Sequence of the first protein:
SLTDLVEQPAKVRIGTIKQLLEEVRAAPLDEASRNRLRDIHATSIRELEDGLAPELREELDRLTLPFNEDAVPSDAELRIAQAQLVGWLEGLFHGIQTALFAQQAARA

The following describes two proteins that form a bound complex.

Contacts between the two chains:
Residue P52 in the second protein contacts residue R103 in the first protein (closest heavy-atom distance 4.0 Å).
Residue I64 in the second protein contacts residue Q108 in the first protein (closest heavy-atom distance 3.4 Å).
Residue A32 in the second protein contacts residue G115 in the first protein (closest heavy-atom distance 4.5 Å).
Residue R36 in the second protein interacts with residue L80 in the first protein (closest heavy-atom distance 3.6 Å).
Residue A56 in the second protein is in contact with residue E101 in the first protein (closest heavy-atom distance 3.4 Å).
Residue K33 in the second protein is in contact with residue E83 in the first protein (closest heavy-atom distance 3.7 Å).
Residue R36 in the second protein interacts with residue E83 in the first protein (closest heavy-atom distance 2.7 Å).
Residue R36 in the second protein interacts with residue G115 in the first protein (closest heavy-atom distance 3.7 Å).
Residue T39 in the second protein interacts with residue W112 in the first protein (closest heavy-atom distance 4.8 Å).
Residue A32 in the second protein interacts with residue A123 in the first protein (closest heavy-atom distance 4.1 Å).
Residue K33 in the second protein is in contact with residue R86 in the first protein (closest heavy-atom distance 4.0 Å).
Residue S57 in the second protein interacts with residue A100 in the first protein (closest heavy-atom distance 3.7 Å).
Residue E47 in the second protein interacts with residue R103 in the first protein (closest heavy-atom distance 2.9 Å).
Residue T67 in the second protein interacts with residue L87 in the first protein (closest heavy-atom distance 3.6 Å).
Residue E47 in the second protein contacts residue R49 in the first protein (closest heavy-atom distance 2.4 Å).
Residue R60 in the second protein is in contact with residue L87 in the first protein (closest heavy-atom distance 2.6 Å).
Residue L44 in the second protein is in contact with residue Q108 in the first protein (closest heavy-atom distance 3.6 Å).
Residue L44 in the second protein is in contact with residue A107 in the first protein (closest heavy-atom distance 4.2 Å).
Residue I64 in the second protein contacts residue L87 in the first protein (closest heavy-atom distance 4.2 Å).
Residue L53 in the second protein contacts residue I104 in the first protein (closest heavy-atom distance 4.0 Å).
Residue I37 in the second protein interacts with residue L87 in the first protein (closest heavy-atom distance 3.9 Å).
Residue D54 in the second protein is in contact with residue A100 in the first protein (closest heavy-atom distance 4.2 Å).
Residue A32 in the second protein interacts with residue G119 in the first protein (closest heavy-atom distance 3.5 Å).
Residue E47 in the second protein interacts with residue I104 in the first protein (closest heavy-atom distance 4.1 Å).
Residue T67 in the second protein interacts with residue R86 in the first protein (closest heavy-atom distance 4.0 Å).
Residue L53 in the second protein interacts with residue A100 in the first protein (closest heavy-atom distance 4.3 Å).
Residue I64 in the second protein contacts residue I104 in the first protein (closest heavy-atom distance 4.6 Å).
Residue E71 in the second protein is in contact with residue R86 in the first protein (closest heavy-atom distance 2.9 Å).
Residue R36 in the second protein contacts residue G111 in the first protein (closest heavy-atom distance 4.2 Å).
Residue T39 in the second protein contacts residue G111 in the first protein (closest heavy-atom distance 3.2 Å).
Residue R60 in the second protein contacts residue T88 in the first protein (closest heavy-atom distance 3.4 Å).
Residue A32 in the second protein interacts with residue L24 in the first protein (closest heavy-atom distance 4.2 Å).
Residue S57 in the second protein interacts with residue E101 in the first protein (closest heavy-atom distance 4.1 Å).
Residue E47 in the second protein is in contact with residue L45 in the first protein (closest heavy-atom distance 3.9 Å).
Residue E71 in the second protein interacts with residue E83 in the first protein (closest heavy-atom distance 4.2 Å).
Residue E71 in the second protein contacts residue L87 in the first protein (closest heavy-atom distance 4.0 Å).
Residue I37 in the second protein contacts residue E83 in the first protein (closest heavy-atom distance 3.7 Å).
Residue Q43 in the second protein is in contact with residue A107 in the first protein (closest heavy-atom distance 4.1 Å).
Residue R36 in the second protein is in contact with residue L116 in the first protein (closest heavy-atom distance 3.6 Å).
Residue I37 in the second protein interacts with residue W112 in the first protein (closest heavy-atom distance 4.3 Å).
Residue D54 in the second protein contacts residue E101 in the first protein (closest heavy-atom distance 4.2 Å).
Residue L44 in the second protein interacts with residue I104 in the first protein (closest heavy-atom distance 3.6 Å).
Residue L61 in the second protein interacts with residue I104 in the first protein (closest heavy-atom distance 4.0 Å).
Residue T39 in the second protein contacts residue G115 in the first protein (closest heavy-atom distance 3.4 Å).
Residue R36 in the second protein contacts residue L27 in the first protein (closest heavy-atom distance 4.6 Å).
Residue S57 in the second protein interacts with residue I104 in the first protein (closest heavy-atom distance 4.0 Å).
Residue R60 in the second protein is in contact with residue L89 in the first protein (closest heavy-atom distance 3.4 Å).
Residue D54 in the second protein contacts residue S98 in the first protein (closest heavy-atom distance 2.7 Å).
Residue P31 in the second protein contacts residue A123 in the first protein (closest heavy-atom distance 4.5 Å).
Residue E47 in the second protein is in contact with residue A107 in the first protein (closest heavy-atom distance 3.1 Å).
Residue V48 in the second protein is in contact with residue I104 in the first protein (closest heavy-atom distance 4.2 Å).
Residue R36 in the second protein interacts with residue W112 in the first protein (closest heavy-atom distance 3.3 Å).
Residue Q43 in the second protein interacts with residue E114 in the first protein (closest heavy-atom distance 2.8 Å).
Residue A51 in the second protein contacts residue R103 in the first protein (closest heavy-atom distance 3.7 Å).
Residue P52 in the second protein contacts residue A100 in the first protein (closest heavy-atom distance 4.3 Å).
Residue A32 in the second protein is in contact with residue I120 in the first protein (closest heavy-atom distance 4.1 Å).
Residue Q43 in the second protein interacts with residue V110 in the first protein (closest heavy-atom distance 3.4 Å).
Residue T39 in the second protein contacts residue E114 in the first protein (closest heavy-atom distance 4.4 Å).
Residue Q43 in the second protein is in contact with residue G111 in the first protein (closest heavy-atom distance 3.5 Å).
Residue R60 in the second protein interacts with residue Q108 in the first protein (closest heavy-atom distance 4.2 Å).

Sequence of the second protein:
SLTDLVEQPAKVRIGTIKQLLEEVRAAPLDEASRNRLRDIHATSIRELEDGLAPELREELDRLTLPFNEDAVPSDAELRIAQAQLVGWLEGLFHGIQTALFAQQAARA